Sequence of chain B:
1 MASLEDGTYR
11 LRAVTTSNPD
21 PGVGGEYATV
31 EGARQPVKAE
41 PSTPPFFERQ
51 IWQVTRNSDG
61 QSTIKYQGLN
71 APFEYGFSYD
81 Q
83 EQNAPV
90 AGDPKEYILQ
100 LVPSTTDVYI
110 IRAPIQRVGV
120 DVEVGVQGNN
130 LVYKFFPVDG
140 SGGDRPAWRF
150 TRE

This data describes a binding interaction between two proteins.

Residue-level contacts at the interface:
Residue C22 in chain A interacts with residue P41 in chain B (closest heavy-atom distance 4.0 Å).
Residue A136 in chain A contacts residue V23 in chain B (closest heavy-atom distance 4.2 Å).
Residue G68 in chain A interacts with residue G22 in chain B (closest heavy-atom distance 3.4 Å).
Residue C65 in chain A is in contact with residue E26 in chain B (closest heavy-atom distance 3.7 Å).
Residue C22 in chain A interacts with residue E26 in chain B (closest heavy-atom distance 3.4 Å).
Residue D163 in chain A is in contact with residue S42 in chain B (closest heavy-atom distance 4.5 Å).
Residue M70 in chain A is in contact with residue V23 in chain B (closest heavy-atom distance 4.3 Å).
Residue N66 in chain A is in contact with residue P21 in chain B (closest heavy-atom distance 3.5 Å).
Residue N66 in chain A interacts with residue R12 in chain B (closest heavy-atom distance 3.0 Å).
Residue Q21 in chain A contacts residue N128 in chain B (closest heavy-atom distance 3.0 Å).
Residue G23 in chain A interacts with residue G24 in chain B (closest heavy-atom distance 3.8 Å).
Residue K20 in chain A contacts residue P41 in chain B (closest heavy-atom distance 3.6 Å).
Residue Q19 in chain A is in contact with residue T43 in chain B (closest heavy-atom distance 3.7 Å).
Residue G23 in chain A interacts with residue V23 in chain B (closest heavy-atom distance 4.4 Å).
Residue H164 in chain A is in contact with residue G24 in chain B (closest heavy-atom distance 4.6 Å).
Residue F69 in chain A is in contact with residue P21 in chain B (closest heavy-atom distance 3.7 Å).
Residue G61 in chain A interacts with residue P21 in chain B (closest heavy-atom distance 4.4 Å).
Residue Q21 in chain A interacts with residue P41 in chain B (closest heavy-atom distance 3.7 Å).
Residue G68 in chain A is in contact with residue P21 in chain B (closest heavy-atom distance 3.0 Å).
Residue F146 in chain A is in contact with residue E48 in chain B (closest heavy-atom distance 3.4 Å).
Residue W194 in chain A interacts with residue P44 in chain B (closest heavy-atom distance 3.6 Å).
Residue Q145 in chain A contacts residue P44 in chain B (closest heavy-atom distance 2.9 Å).
Residue L162 in chain A is in contact with residue V23 in chain B (closest heavy-atom distance 4.1 Å).
Residue Q21 in chain A contacts residue E40 in chain B (closest heavy-atom distance 4.4 Å).
Residue H141 in chain A contacts residue F47 in chain B (closest heavy-atom distance 3.7 Å).
Residue F69 in chain A interacts with residue G22 in chain B (closest heavy-atom distance 3.3 Å).
Residue G67 in chain A interacts with residue R12 in chain B (closest heavy-atom distance 4.0 Å).
Residue W190 in chain A is in contact with residue P44 in chain B (closest heavy-atom distance 3.4 Å).
Residue G67 in chain A is in contact with residue G25 in chain B (closest heavy-atom distance 3.8 Å).
Residue G67 in chain A is in contact with residue G24 in chain B (closest heavy-atom distance 4.4 Å).
Residue Q145 in chain A interacts with residue T43 in chain B (closest heavy-atom distance 2.9 Å).
Residue G140 in chain A contacts residue F47 in chain B (closest heavy-atom distance 3.5 Å).
Residue S142 in chain A interacts with residue F47 in chain B (closest heavy-atom distance 3.6 Å).
Residue N66 in chain A interacts with residue E26 in chain B (closest heavy-atom distance 3.4 Å).
Residue G23 in chain A contacts residue G25 in chain B (closest heavy-atom distance 3.1 Å).
Residue G68 in chain A is in contact with residue V23 in chain B (closest heavy-atom distance 2.7 Å).
Residue F146 in chain A interacts with residue P44 in chain B (closest heavy-atom distance 3.9 Å).
Residue Q145 in chain A contacts residue F47 in chain B (closest heavy-atom distance 3.5 Å).
Residue Q21 in chain A contacts residue E26 in chain B (closest heavy-atom distance 2.8 Å).
Residue G165 in chain A contacts residue V23 in chain B (closest heavy-atom distance 3.6 Å).
Residue Q19 in chain A is in contact with residue P41 in chain B (closest heavy-atom distance 4.0 Å).
Residue D163 in chain A interacts with residue V23 in chain B (closest heavy-atom distance 3.7 Å).
Residue W190 in chain A interacts with residue S42 in chain B (closest heavy-atom distance 3.9 Å).
Residue N66 in chain A is in contact with residue A13 in chain B (closest heavy-atom distance 4.0 Å).
Residue W190 in chain A interacts with residue T43 in chain B (closest heavy-atom distance 3.3 Å).
Residue G67 in chain A contacts residue V23 in chain B (closest heavy-atom distance 3.2 Å).
Residue G23 in chain A interacts with residue E26 in chain B (closest heavy-atom distance 3.4 Å).
Residue C65 in chain A interacts with residue G25 in chain B (closest heavy-atom distance 3.5 Å).
Residue S142 in chain A interacts with residue E48 in chain B (closest heavy-atom distance 2.8 Å).
Residue N66 in chain A contacts residue G25 in chain B (closest heavy-atom distance 3.2 Å).
Residue V94 in chain A is in contact with residue N128 in chain B (closest heavy-atom distance 4.4 Å).
Residue D163 in chain A is in contact with residue G24 in chain B (closest heavy-atom distance 2.8 Å).
Residue G67 in chain A interacts with residue P21 in chain B (closest heavy-atom distance 3.7 Å).
Residue G23 in chain A contacts residue P41 in chain B (closest heavy-atom distance 3.8 Å).
Residue H164 in chain A is in contact with residue V23 in chain B (closest heavy-atom distance 4.0 Å).
Residue G61 in chain A contacts residue N18 in chain B (closest heavy-atom distance 4.3 Å).
Residue Q63 in chain A contacts residue N18 in chain B (closest heavy-atom distance 2.8 Å).
Residue Q145 in chain A interacts with residue S42 in chain B (closest heavy-atom distance 3.1 Å).
Residue W26 in chain A is in contact with residue V23 in chain B (closest heavy-atom distance 3.7 Å).
Residue Q63 in chain A is in contact with residue P21 in chain B (closest heavy-atom distance 3.9 Å).

Sequence of chain A:
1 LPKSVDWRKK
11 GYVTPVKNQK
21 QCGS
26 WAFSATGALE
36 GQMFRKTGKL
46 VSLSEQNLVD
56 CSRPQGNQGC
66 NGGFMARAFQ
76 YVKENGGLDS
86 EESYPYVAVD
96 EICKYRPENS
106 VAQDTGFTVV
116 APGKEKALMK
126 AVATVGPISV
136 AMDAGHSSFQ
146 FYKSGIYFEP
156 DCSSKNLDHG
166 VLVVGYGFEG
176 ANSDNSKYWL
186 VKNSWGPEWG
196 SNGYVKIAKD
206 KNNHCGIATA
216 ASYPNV